Sequence of chain A:
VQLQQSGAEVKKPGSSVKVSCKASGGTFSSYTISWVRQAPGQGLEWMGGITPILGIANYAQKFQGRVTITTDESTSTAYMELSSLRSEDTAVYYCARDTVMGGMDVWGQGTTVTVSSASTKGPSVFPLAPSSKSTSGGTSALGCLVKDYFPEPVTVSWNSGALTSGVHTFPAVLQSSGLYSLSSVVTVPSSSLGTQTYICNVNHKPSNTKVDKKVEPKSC

Interface contacts:
Residue V101 in chain A is in contact with residue T171 in chain B (closest heavy-atom distance 4.0 Å).
Residue T52 in chain A contacts residue T171 in chain B (closest heavy-atom distance 3.6 Å).
Residue L55 in chain A interacts with residue G166 in chain B (closest heavy-atom distance 3.5 Å).
Residue N59 in chain A contacts residue D76 in chain B (closest heavy-atom distance 3.3 Å).
Residue T100 in chain A contacts residue G172 in chain B (closest heavy-atom distance 4.2 Å).
Residue V101 in chain A interacts with residue T170 in chain B (closest heavy-atom distance 4.2 Å).
Residue V101 in chain A is in contact with residue T169 in chain B (closest heavy-atom distance 3.3 Å).
Residue Y32 in chain A interacts with residue T170 in chain B (closest heavy-atom distance 3.3 Å).
Residue G103 in chain A is in contact with residue I173 in chain B (closest heavy-atom distance 3.9 Å).
Residue T100 in chain A interacts with residue I173 in chain B (closest heavy-atom distance 4.5 Å).
Residue D99 in chain A contacts residue G172 in chain B (closest heavy-atom distance 4.0 Å).
Residue N59 in chain A is in contact with residue K74 in chain B (closest heavy-atom distance 4.4 Å).
Residue Y32 in chain A interacts with residue T171 in chain B (closest heavy-atom distance 4.4 Å).
Residue I57 in chain A interacts with residue Y175 in chain B (closest heavy-atom distance 3.3 Å).
Residue S31 in chain A interacts with residue S116 in chain B (closest heavy-atom distance 4.9 Å).
Residue S31 in chain A is in contact with residue Y168 in chain B (closest heavy-atom distance 3.8 Å).
Residue T33 in chain A contacts residue G172 in chain B (closest heavy-atom distance 2.7 Å).
Residue M102 in chain A interacts with residue Q176 in chain B (closest heavy-atom distance 4.9 Å).
Residue L55 in chain A interacts with residue Y168 in chain B (closest heavy-atom distance 4.0 Å).
Residue T33 in chain A contacts residue Y175 in chain B (closest heavy-atom distance 3.6 Å).
Residue L55 in chain A contacts residue T171 in chain B (closest heavy-atom distance 4.6 Å).
Residue I54 in chain A contacts residue T171 in chain B (closest heavy-atom distance 5.0 Å).
Residue L55 in chain A contacts residue Y175 in chain B (closest heavy-atom distance 4.0 Å).
Residue S31 in chain A interacts with residue T170 in chain B (closest heavy-atom distance 2.6 Å).
Residue S31 in chain A interacts with residue T171 in chain B (closest heavy-atom distance 3.4 Å).
Residue T33 in chain A is in contact with residue T170 in chain B (closest heavy-atom distance 4.3 Å).
Residue I54 in chain A interacts with residue Y120 in chain B (closest heavy-atom distance 5.0 Å).
Residue A58 in chain A interacts with residue Y175 in chain B (closest heavy-atom distance 3.8 Å).
Residue V101 in chain A contacts residue I173 in chain B (closest heavy-atom distance 4.4 Å).
Residue G50 in chain A is in contact with residue Y175 in chain B (closest heavy-atom distance 3.4 Å).
Residue T33 in chain A contacts residue T171 in chain B (closest heavy-atom distance 3.4 Å).
Residue M102 in chain A interacts with residue I173 in chain B (closest heavy-atom distance 4.4 Å).
Residue I54 in chain A interacts with residue Y168 in chain B (closest heavy-atom distance 3.4 Å).
Residue T52 in chain A interacts with residue G172 in chain B (closest heavy-atom distance 4.8 Å).
Residue V101 in chain A is in contact with residue R110 in chain B (closest heavy-atom distance 3.5 Å).
Residue I51 in chain A contacts residue Y175 in chain B (closest heavy-atom distance 3.4 Å).
Residue N59 in chain A is in contact with residue Y175 in chain B (closest heavy-atom distance 2.8 Å).
Residue I57 in chain A interacts with residue K74 in chain B (closest heavy-atom distance 3.0 Å).
Residue T52 in chain A interacts with residue Y175 in chain B (closest heavy-atom distance 3.2 Å).
Residue V101 in chain A contacts residue Q176 in chain B (closest heavy-atom distance 2.8 Å).
Residue L55 in chain A contacts residue Y120 in chain B (closest heavy-atom distance 3.9 Å).
Residue T100 in chain A contacts residue T171 in chain B (closest heavy-atom distance 4.3 Å).

This data describes a binding interaction between two proteins.

Sequence of chain B:
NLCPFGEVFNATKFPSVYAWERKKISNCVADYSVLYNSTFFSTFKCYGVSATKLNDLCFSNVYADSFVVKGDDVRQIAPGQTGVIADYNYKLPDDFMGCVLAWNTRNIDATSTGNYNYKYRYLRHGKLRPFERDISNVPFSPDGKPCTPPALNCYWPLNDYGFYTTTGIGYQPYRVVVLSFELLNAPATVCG